These two protein chains interact to form a complex.

Sequence of the second protein:
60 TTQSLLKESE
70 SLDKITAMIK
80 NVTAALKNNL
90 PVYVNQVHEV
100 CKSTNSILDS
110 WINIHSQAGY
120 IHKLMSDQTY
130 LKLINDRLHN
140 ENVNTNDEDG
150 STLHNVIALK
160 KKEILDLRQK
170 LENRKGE

Contacts between the two chains:
Residue I120 in the second protein contacts residue S51 in the first protein (closest heavy-atom distance 3.1 Å).
Residue M124 in the second protein contacts residue G50 in the first protein (closest heavy-atom distance 5.0 Å).
Residue S125 in the second protein is in contact with residue K47 in the first protein (closest heavy-atom distance 5.0 Å).
Residue I113 in the second protein interacts with residue Y59 in the first protein (closest heavy-atom distance 4.0 Å).
Residue A117 in the second protein is in contact with residue W52 in the first protein (closest heavy-atom distance 3.6 Å).
Residue H114 in the second protein contacts residue W52 in the first protein (closest heavy-atom distance 4.2 Å).
Residue I120 in the second protein contacts residue G55 in the first protein (closest heavy-atom distance 3.4 Å).
Residue A117 in the second protein interacts with residue S51 in the first protein (closest heavy-atom distance 3.5 Å).
Residue Q116 in the second protein is in contact with residue Y59 in the first protein (closest heavy-atom distance 4.7 Å).
Residue S109 in the second protein contacts residue Y59 in the first protein (closest heavy-atom distance 3.8 Å).
Residue A117 in the second protein interacts with residue G55 in the first protein (closest heavy-atom distance 4.2 Å).
Residue I113 in the second protein is in contact with residue W52 in the first protein (closest heavy-atom distance 4.6 Å).
Residue N112 in the second protein contacts residue Y59 in the first protein (closest heavy-atom distance 3.6 Å).
Residue I120 in the second protein contacts residue I54 in the first protein (closest heavy-atom distance 3.5 Å).
Residue I113 in the second protein interacts with residue S56 in the first protein (closest heavy-atom distance 4.4 Å).
Residue H121 in the second protein is in contact with residue S51 in the first protein (closest heavy-atom distance 3.9 Å).
Residue Q116 in the second protein contacts residue I58 in the first protein (closest heavy-atom distance 3.8 Å).
Residue H121 in the second protein is in contact with residue K47 in the first protein (closest heavy-atom distance 3.5 Å).
Residue M124 in the second protein interacts with residue I54 in the first protein (closest heavy-atom distance 4.8 Å).
Residue I120 in the second protein is in contact with residue G50 in the first protein (closest heavy-atom distance 4.2 Å).
Residue Q116 in the second protein contacts residue G55 in the first protein (closest heavy-atom distance 3.8 Å).
Residue I120 in the second protein interacts with residue I58 in the first protein (closest heavy-atom distance 4.3 Å).
Residue S109 in the second protein interacts with residue Y60 in the first protein (closest heavy-atom distance 4.8 Å).
Residue I113 in the second protein interacts with residue G55 in the first protein (closest heavy-atom distance 4.6 Å).
Residue M124 in the second protein interacts with residue S51 in the first protein (closest heavy-atom distance 4.5 Å).
Residue H121 in the second protein contacts residue V48 in the first protein (closest heavy-atom distance 4.5 Å).
Residue M124 in the second protein is in contact with residue K47 in the first protein (closest heavy-atom distance 3.3 Å).
Residue I113 in the second protein is in contact with residue Y60 in the first protein (closest heavy-atom distance 3.8 Å).

Sequence of the first protein:
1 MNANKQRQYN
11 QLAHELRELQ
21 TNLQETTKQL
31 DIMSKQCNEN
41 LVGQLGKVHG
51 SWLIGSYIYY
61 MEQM